The following describes two proteins that form a bound complex.

Sequence of the first protein:
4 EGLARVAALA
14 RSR

Sequence of the second protein:
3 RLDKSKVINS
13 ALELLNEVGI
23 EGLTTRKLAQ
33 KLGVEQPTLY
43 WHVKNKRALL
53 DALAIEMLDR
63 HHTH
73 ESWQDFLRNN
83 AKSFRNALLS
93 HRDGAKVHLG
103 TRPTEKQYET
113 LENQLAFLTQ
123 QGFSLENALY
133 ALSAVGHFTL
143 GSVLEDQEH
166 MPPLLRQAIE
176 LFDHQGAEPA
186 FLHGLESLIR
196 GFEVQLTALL

Residue-level contacts at the interface:
Residue H151 in the second protein is in contact with residue R14 in the first protein (closest heavy-atom distance 3.9 Å).
Residue I174 in the second protein interacts with residue V9 in the first protein (closest heavy-atom distance 4.1 Å).
Residue A182 in the second protein contacts residue R8 in the first protein (closest heavy-atom distance 4.4 Å).
Residue F177 in the second protein interacts with residue G5 in the first protein (closest heavy-atom distance 4.1 Å).
Residue E147 in the second protein contacts residue A11 in the first protein (closest heavy-atom distance 3.0 Å).
Residue A173 in the second protein is in contact with residue G5 in the first protein (closest heavy-atom distance 4.9 Å).
Residue I174 in the second protein interacts with residue L6 in the first protein (closest heavy-atom distance 3.7 Å).
Residue D178 in the second protein contacts residue E4 in the first protein (closest heavy-atom distance 2.9 Å).
Residue F177 in the second protein interacts with residue L12 in the first protein (closest heavy-atom distance 4.4 Å).
Residue L170 in the second protein interacts with residue V9 in the first protein (closest heavy-atom distance 4.4 Å).
Residue E147 in the second protein is in contact with residue R14 in the first protein (closest heavy-atom distance 2.6 Å).
Residue G181 in the second protein contacts residue R8 in the first protein (closest heavy-atom distance 3.4 Å).
Residue F177 in the second protein contacts residue R8 in the first protein (closest heavy-atom distance 3.9 Å).
Residue D148 in the second protein contacts residue R8 in the first protein (closest heavy-atom distance 3.5 Å).
Residue E150 in the second protein interacts with residue R14 in the first protein (closest heavy-atom distance 3.6 Å).
Residue A173 in the second protein contacts residue V9 in the first protein (closest heavy-atom distance 3.8 Å).
Residue E147 in the second protein contacts residue L12 in the first protein (closest heavy-atom distance 4.5 Å).
Residue D178 in the second protein interacts with residue G5 in the first protein (closest heavy-atom distance 2.8 Å).
Residue F177 in the second protein contacts residue V9 in the first protein (closest heavy-atom distance 4.0 Å).
Residue I174 in the second protein interacts with residue G5 in the first protein (closest heavy-atom distance 4.2 Å).